Interface contacts:
Residue L58 in the second protein interacts with residue S24 in the first protein (closest heavy-atom distance 2.9 Å).
Residue L66 in the second protein interacts with residue L21 in the first protein (closest heavy-atom distance 4.1 Å).
Residue G84 in the second protein is in contact with residue V32 in the first protein (closest heavy-atom distance 4.0 Å).
Residue P120 in the second protein contacts residue V32 in the first protein (closest heavy-atom distance 4.2 Å).
Residue P120 in the second protein contacts residue L29 in the first protein (closest heavy-atom distance 5.0 Å).
Residue M59 in the second protein contacts residue V22 in the first protein (closest heavy-atom distance 3.4 Å).
Residue L58 in the second protein is in contact with residue L23 in the first protein (closest heavy-atom distance 3.7 Å).
Residue S60 in the second protein contacts residue V22 in the first protein (closest heavy-atom distance 2.9 Å).
Residue T56 in the second protein is in contact with residue V26 in the first protein (closest heavy-atom distance 2.9 Å).
Residue P83 in the second protein contacts residue V32 in the first protein (closest heavy-atom distance 4.4 Å).
Residue L61 in the second protein contacts residue Y20 in the first protein (closest heavy-atom distance 3.4 Å).
Residue C86 in the second protein contacts residue P31 in the first protein (closest heavy-atom distance 3.4 Å).
Residue Y189 in the second protein interacts with residue P30 in the first protein (closest heavy-atom distance 4.0 Å).
Residue K55 in the second protein is in contact with residue V26 in the first protein (closest heavy-atom distance 3.7 Å).
Residue H113 in the second protein is in contact with residue V32 in the first protein (closest heavy-atom distance 4.2 Å).
Residue C86 in the second protein contacts residue V32 in the first protein (closest heavy-atom distance 4.1 Å).
Residue S119 in the second protein is in contact with residue V32 in the first protein (closest heavy-atom distance 4.5 Å).
Residue T56 in the second protein is in contact with residue N27 in the first protein (closest heavy-atom distance 3.1 Å).
Residue A57 in the second protein is in contact with residue L23 in the first protein (closest heavy-atom distance 4.8 Å).
Residue L58 in the second protein is in contact with residue V26 in the first protein (closest heavy-atom distance 4.4 Å).
Residue T56 in the second protein contacts residue G28 in the first protein (closest heavy-atom distance 2.8 Å).
Residue F62 in the second protein contacts residue Y20 in the first protein (closest heavy-atom distance 4.8 Å).
Residue I114 in the second protein interacts with residue V32 in the first protein (closest heavy-atom distance 3.6 Å).
Residue S60 in the second protein interacts with residue L21 in the first protein (closest heavy-atom distance 3.5 Å).
Residue L61 in the second protein contacts residue P19 in the first protein (closest heavy-atom distance 4.3 Å).
Residue L61 in the second protein is in contact with residue L21 in the first protein (closest heavy-atom distance 3.9 Å).
Residue Y189 in the second protein is in contact with residue P31 in the first protein (closest heavy-atom distance 3.5 Å).
Residue A88 in the second protein interacts with residue P31 in the first protein (closest heavy-atom distance 3.6 Å).
Residue T54 in the second protein interacts with residue N27 in the first protein (closest heavy-atom distance 3.3 Å).
Residue L58 in the second protein interacts with residue V22 in the first protein (closest heavy-atom distance 3.4 Å).
Residue C191 in the second protein is in contact with residue V32 in the first protein (closest heavy-atom distance 3.3 Å).
Residue T56 in the second protein contacts residue Y25 in the first protein (closest heavy-atom distance 3.2 Å).
Residue M59 in the second protein is in contact with residue L23 in the first protein (closest heavy-atom distance 3.7 Å).
Residue Y193 in the second protein is in contact with residue V32 in the first protein (closest heavy-atom distance 2.7 Å).
Residue F62 in the second protein is in contact with residue R17 in the first protein (closest heavy-atom distance 3.2 Å).
Residue S60 in the second protein is in contact with residue Y20 in the first protein (closest heavy-atom distance 4.0 Å).
Residue A57 in the second protein contacts residue S24 in the first protein (closest heavy-atom distance 3.7 Å).
Residue C191 in the second protein contacts residue P31 in the first protein (closest heavy-atom distance 3.7 Å).
Residue T56 in the second protein contacts residue P30 in the first protein (closest heavy-atom distance 4.4 Å).
Residue T56 in the second protein is in contact with residue L29 in the first protein (closest heavy-atom distance 4.1 Å).
Residue A57 in the second protein interacts with residue Y25 in the first protein (closest heavy-atom distance 3.9 Å).
Residue K55 in the second protein is in contact with residue N27 in the first protein (closest heavy-atom distance 3.5 Å).
Residue S126 in the second protein is in contact with residue V32 in the first protein (closest heavy-atom distance 2.5 Å).
Residue Y52 in the second protein contacts residue P31 in the first protein (closest heavy-atom distance 4.3 Å).
Residue T54 in the second protein contacts residue P31 in the first protein (closest heavy-atom distance 3.9 Å).
Residue F62 in the second protein interacts with residue P19 in the first protein (closest heavy-atom distance 4.7 Å).
Residue G84 in the second protein interacts with residue P31 in the first protein (closest heavy-atom distance 3.7 Å).
Residue T121 in the second protein contacts residue L29 in the first protein (closest heavy-atom distance 4.5 Å).
Residue M59 in the second protein interacts with residue L21 in the first protein (closest heavy-atom distance 4.2 Å).
Residue T54 in the second protein contacts residue L29 in the first protein (closest heavy-atom distance 3.9 Å).
Residue T56 in the second protein interacts with residue S24 in the first protein (closest heavy-atom distance 2.9 Å).
Residue Y68 in the second protein is in contact with residue V26 in the first protein (closest heavy-atom distance 3.8 Å).
Residue Y189 in the second protein interacts with residue V32 in the first protein (closest heavy-atom distance 3.8 Å).

Sequence of the second protein:
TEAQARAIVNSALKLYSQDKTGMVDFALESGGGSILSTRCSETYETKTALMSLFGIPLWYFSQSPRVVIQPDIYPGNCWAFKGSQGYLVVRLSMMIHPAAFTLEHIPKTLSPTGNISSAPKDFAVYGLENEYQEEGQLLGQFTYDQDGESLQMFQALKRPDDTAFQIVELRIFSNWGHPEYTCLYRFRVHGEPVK

The following describes two proteins that form a bound complex.

Sequence of the first protein:
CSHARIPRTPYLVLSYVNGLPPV